Sequence of protein 1:
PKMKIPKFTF

The following describes two proteins that form a bound complex.

Interface contacts:
Residue L116 in protein 2 contacts residue F15 in protein 1 (closest heavy-atom distance 4.5 Å).
Residue S79 in protein 2 interacts with residue T14 in protein 1 (closest heavy-atom distance 4.7 Å).
Residue L118 in protein 2 is in contact with residue F15 in protein 1 (closest heavy-atom distance 3.2 Å).
Residue F47 in protein 2 contacts residue F15 in protein 1 (closest heavy-atom distance 3.9 Å).
Residue A87 in protein 2 contacts residue F15 in protein 1 (closest heavy-atom distance 4.0 Å).
Residue S79 in protein 2 interacts with residue F13 in protein 1 (closest heavy-atom distance 3.0 Å).
Residue L84 in protein 2 contacts residue F15 in protein 1 (closest heavy-atom distance 3.5 Å).
Residue L64 in protein 2 interacts with residue F13 in protein 1 (closest heavy-atom distance 4.9 Å).
Residue L84 in protein 2 interacts with residue T14 in protein 1 (closest heavy-atom distance 4.9 Å).
Residue I86 in protein 2 is in contact with residue T14 in protein 1 (closest heavy-atom distance 3.5 Å).
Residue E119 in protein 2 is in contact with residue F15 in protein 1 (closest heavy-atom distance 4.4 Å).
Residue S79 in protein 2 interacts with residue K12 in protein 1 (closest heavy-atom distance 3.4 Å).
Residue G83 in protein 2 is in contact with residue T14 in protein 1 (closest heavy-atom distance 2.9 Å).
Residue Q66 in protein 2 contacts residue K12 in protein 1 (closest heavy-atom distance 5.0 Å).
Residue D63 in protein 2 is in contact with residue F13 in protein 1 (closest heavy-atom distance 4.7 Å).
Residue L80 in protein 2 contacts residue F13 in protein 1 (closest heavy-atom distance 4.6 Å).
Residue G83 in protein 2 contacts residue F15 in protein 1 (closest heavy-atom distance 3.1 Å).
Residue S117 in protein 2 interacts with residue F15 in protein 1 (closest heavy-atom distance 3.7 Å).

Sequence of protein 2:
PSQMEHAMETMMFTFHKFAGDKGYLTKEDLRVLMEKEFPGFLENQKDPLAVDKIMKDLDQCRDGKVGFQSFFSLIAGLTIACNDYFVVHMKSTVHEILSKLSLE